Sequence of the second protein:
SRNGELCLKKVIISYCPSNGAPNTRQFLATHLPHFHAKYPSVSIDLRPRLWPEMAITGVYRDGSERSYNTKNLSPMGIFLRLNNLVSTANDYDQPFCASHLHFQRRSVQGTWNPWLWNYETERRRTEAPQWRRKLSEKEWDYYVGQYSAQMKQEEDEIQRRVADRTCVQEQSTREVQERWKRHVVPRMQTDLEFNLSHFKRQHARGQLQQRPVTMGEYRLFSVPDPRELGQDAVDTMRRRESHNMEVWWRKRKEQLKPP

Sequence of the first protein:
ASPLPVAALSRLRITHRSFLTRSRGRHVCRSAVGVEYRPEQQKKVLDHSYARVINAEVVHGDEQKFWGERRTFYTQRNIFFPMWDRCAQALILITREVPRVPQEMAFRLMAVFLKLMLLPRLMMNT

Contacts between the two chains:
Residue V214 in the second protein interacts with residue R99 in the first protein (closest heavy-atom distance 4.3 Å).
Residue L209 in the second protein interacts with residue V61 in the first protein (closest heavy-atom distance 4.2 Å).
Residue Q190 in the second protein interacts with residue R99 in the first protein (closest heavy-atom distance 4.6 Å).
Residue F200 in the second protein contacts residue I57 in the first protein (closest heavy-atom distance 3.7 Å).
Residue F200 in the second protein interacts with residue I97 in the first protein (closest heavy-atom distance 4.1 Å).
Residue N196 in the second protein interacts with residue V101 in the first protein (closest heavy-atom distance 3.3 Å).
Residue S223 in the second protein contacts residue W87 in the first protein (closest heavy-atom distance 4.8 Å).
Residue R212 in the second protein is in contact with residue R99 in the first protein (closest heavy-atom distance 3.0 Å).
Residue N196 in the second protein interacts with residue R99 in the first protein (closest heavy-atom distance 3.6 Å).
Residue Q190 in the second protein is in contact with residue V101 in the first protein (closest heavy-atom distance 3.4 Å).
Residue E194 in the second protein interacts with residue R55 in the first protein (closest heavy-atom distance 3.0 Å).
Residue K201 in the second protein is in contact with residue N58 in the first protein (closest heavy-atom distance 4.8 Å).
Residue R212 in the second protein contacts residue L96 in the first protein (closest heavy-atom distance 4.6 Å).
Residue D226 in the second protein is in contact with residue W87 in the first protein (closest heavy-atom distance 3.9 Å).
Residue V214 in the second protein contacts residue I95 in the first protein (closest heavy-atom distance 3.6 Å).
Residue K201 in the second protein contacts residue Y53 in the first protein (closest heavy-atom distance 3.0 Å).
Residue Y219 in the second protein interacts with residue I95 in the first protein (closest heavy-atom distance 4.0 Å).
Residue F200 in the second protein interacts with residue V61 in the first protein (closest heavy-atom distance 4.6 Å).
Residue E218 in the second protein is in contact with residue I95 in the first protein (closest heavy-atom distance 3.5 Å).
Residue K201 in the second protein is in contact with residue A54 in the first protein (closest heavy-atom distance 3.8 Å).
Residue E218 in the second protein is in contact with residue R99 in the first protein (closest heavy-atom distance 3.7 Å).
Residue R188 in the second protein contacts residue E100 in the first protein (closest heavy-atom distance 4.3 Å).
Residue K201 in the second protein interacts with residue I57 in the first protein (closest heavy-atom distance 4.0 Å).
Residue F222 in the second protein interacts with residue L94 in the first protein (closest heavy-atom distance 3.7 Å).
Residue H199 in the second protein contacts residue V101 in the first protein (closest heavy-atom distance 3.3 Å).
Residue V214 in the second protein is in contact with residue Q92 in the first protein (closest heavy-atom distance 3.5 Å).
Residue F195 in the second protein is in contact with residue R103 in the first protein (closest heavy-atom distance 3.4 Å).
Residue L193 in the second protein contacts residue I97 in the first protein (closest heavy-atom distance 4.6 Å).
Residue F195 in the second protein interacts with residue V101 in the first protein (closest heavy-atom distance 4.9 Å).
Residue F222 in the second protein is in contact with residue A91 in the first protein (closest heavy-atom distance 3.4 Å).
Residue Q190 in the second protein interacts with residue E100 in the first protein (closest heavy-atom distance 3.0 Å).
Residue N196 in the second protein is in contact with residue E100 in the first protein (closest heavy-atom distance 4.8 Å).
Residue Y219 in the second protein contacts residue Q92 in the first protein (closest heavy-atom distance 3.9 Å).
Residue F222 in the second protein interacts with residue I95 in the first protein (closest heavy-atom distance 3.6 Å).
Residue Q190 in the second protein is in contact with residue R103 in the first protein (closest heavy-atom distance 2.4 Å).
Residue K201 in the second protein contacts residue V56 in the first protein (closest heavy-atom distance 3.4 Å).
Residue N196 in the second protein interacts with residue R103 in the first protein (closest heavy-atom distance 3.3 Å).
Residue F200 in the second protein contacts residue L96 in the first protein (closest heavy-atom distance 4.2 Å).
Residue L197 in the second protein contacts residue I57 in the first protein (closest heavy-atom distance 3.6 Å).
Residue L197 in the second protein contacts residue I97 in the first protein (closest heavy-atom distance 4.4 Å).
Residue M189 in the second protein is in contact with residue T98 in the first protein (closest heavy-atom distance 3.5 Å).
Residue L197 in the second protein contacts residue R55 in the first protein (closest heavy-atom distance 4.0 Å).
Residue R212 in the second protein contacts residue E100 in the first protein (closest heavy-atom distance 3.9 Å).
Residue Y219 in the second protein interacts with residue D88 in the first protein (closest heavy-atom distance 3.0 Å).
Residue W181 in the second protein contacts residue L94 in the first protein (closest heavy-atom distance 3.3 Å).
Residue Q232 in the second protein is in contact with residue R80 in the first protein (closest heavy-atom distance 4.6 Å).
Residue T215 in the second protein interacts with residue R99 in the first protein (closest heavy-atom distance 4.6 Å).
Residue F222 in the second protein interacts with residue W87 in the first protein (closest heavy-atom distance 4.3 Å).
Residue H204 in the second protein interacts with residue V61 in the first protein (closest heavy-atom distance 3.7 Å).
Residue D236 in the second protein is in contact with residue R80 in the first protein (closest heavy-atom distance 4.7 Å).
Residue H199 in the second protein contacts residue P102 in the first protein (closest heavy-atom distance 4.1 Å).
Residue E194 in the second protein is in contact with residue R14 in the first protein (closest heavy-atom distance 4.8 Å).
Residue Y219 in the second protein is in contact with residue W87 in the first protein (closest heavy-atom distance 3.5 Å).
Residue D192 in the second protein contacts residue R103 in the first protein (closest heavy-atom distance 3.3 Å).
Residue L197 in the second protein interacts with residue V56 in the first protein (closest heavy-atom distance 4.2 Å).
Residue H204 in the second protein is in contact with residue E60 in the first protein (closest heavy-atom distance 3.9 Å).
Residue P213 in the second protein contacts residue R99 in the first protein (closest heavy-atom distance 4.0 Å).
Residue V214 in the second protein interacts with residue L96 in the first protein (closest heavy-atom distance 3.9 Å).
Residue W181 in the second protein is in contact with residue T98 in the first protein (closest heavy-atom distance 3.8 Å).
Residue D226 in the second protein contacts residue P85 in the first protein (closest heavy-atom distance 4.7 Å).

These two protein chains interact to form a complex.